Contacts between the two chains:
Residue D108 in chain A contacts residue T94 in chain B (closest heavy-atom distance 4.7 Å).
Residue S110 in chain A interacts with residue T94 in chain B (closest heavy-atom distance 4.1 Å).
Residue D108 in chain A contacts residue Y92 in chain B (closest heavy-atom distance 3.5 Å).
Residue D108 in chain A is in contact with residue S93 in chain B (closest heavy-atom distance 4.1 Å).

The following describes two proteins that form a bound complex.

Sequence of chain A:
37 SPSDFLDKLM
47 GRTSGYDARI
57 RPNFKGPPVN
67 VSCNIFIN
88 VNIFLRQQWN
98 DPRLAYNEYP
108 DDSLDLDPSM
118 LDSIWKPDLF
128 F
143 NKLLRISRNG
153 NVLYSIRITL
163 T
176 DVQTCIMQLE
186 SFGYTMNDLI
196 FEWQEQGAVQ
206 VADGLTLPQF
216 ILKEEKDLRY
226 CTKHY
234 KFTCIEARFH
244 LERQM

Sequence of chain B:
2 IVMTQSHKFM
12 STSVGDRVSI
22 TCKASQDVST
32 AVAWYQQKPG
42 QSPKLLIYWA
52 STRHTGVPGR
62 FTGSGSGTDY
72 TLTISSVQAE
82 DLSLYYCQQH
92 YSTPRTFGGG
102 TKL